Interface contacts:
Residue P178 in the second protein contacts residue P9 in the first protein (closest heavy-atom distance 3.5 Å).
Residue V158 in the second protein is in contact with residue P6 in the first protein (closest heavy-atom distance 3.2 Å).
Residue Q51 in the second protein contacts residue T29 in the first protein (closest heavy-atom distance 2.9 Å).
Residue W179 in the second protein contacts residue R8 in the first protein (closest heavy-atom distance 3.3 Å).
Residue T155 in the second protein is in contact with residue P9 in the first protein (closest heavy-atom distance 4.1 Å).
Residue Y45 in the second protein is in contact with residue P14 in the first protein (closest heavy-atom distance 2.6 Å).
Residue Y71 in the second protein contacts residue S12 in the first protein (closest heavy-atom distance 3.3 Å).
Residue A182 in the second protein is in contact with residue R8 in the first protein (closest heavy-atom distance 4.1 Å).
Residue C64 in the second protein contacts residue L28 in the first protein (closest heavy-atom distance 3.3 Å).
Residue I49 in the second protein is in contact with residue V24 in the first protein (closest heavy-atom distance 3.6 Å).
Residue L157 in the second protein contacts residue R8 in the first protein (closest heavy-atom distance 3.8 Å).
Residue V156 in the second protein contacts residue R8 in the first protein (closest heavy-atom distance 3.5 Å).
Residue W179 in the second protein interacts with residue P9 in the first protein (closest heavy-atom distance 3.7 Å).
Residue I49 in the second protein interacts with residue I16 in the first protein (closest heavy-atom distance 4.0 Å).
Residue G48 in the second protein interacts with residue K25 in the first protein (closest heavy-atom distance 3.4 Å).
Residue P178 in the second protein contacts residue K10 in the first protein (closest heavy-atom distance 2.7 Å).
Residue P46 in the second protein interacts with residue A21 in the first protein (closest heavy-atom distance 3.6 Å).
Residue T155 in the second protein interacts with residue R8 in the first protein (closest heavy-atom distance 4.1 Å).
Residue V156 in the second protein is in contact with residue L7 in the first protein (closest heavy-atom distance 3.8 Å).
Residue L181 in the second protein is in contact with residue L7 in the first protein (closest heavy-atom distance 3.6 Å).
Residue I180 in the second protein contacts residue L7 in the first protein (closest heavy-atom distance 3.2 Å).
Residue Y71 in the second protein interacts with residue R11 in the first protein (closest heavy-atom distance 2.6 Å).
Residue Y71 in the second protein interacts with residue P14 in the first protein (closest heavy-atom distance 4.1 Å).
Residue V187 in the second protein interacts with residue P6 in the first protein (closest heavy-atom distance 3.9 Å).
Residue I49 in the second protein contacts residue A21 in the first protein (closest heavy-atom distance 3.5 Å).
Residue A182 in the second protein contacts residue L5 in the first protein (closest heavy-atom distance 3.2 Å).
Residue L181 in the second protein contacts residue L5 in the first protein (closest heavy-atom distance 3.1 Å).
Residue W179 in the second protein interacts with residue L7 in the first protein (closest heavy-atom distance 3.9 Å).
Residue L157 in the second protein contacts residue L7 in the first protein (closest heavy-atom distance 3.2 Å).
Residue I180 in the second protein interacts with residue K10 in the first protein (closest heavy-atom distance 3.5 Å).
Residue E67 in the second protein contacts residue P14 in the first protein (closest heavy-atom distance 4.0 Å).
Residue P178 in the second protein contacts residue R11 in the first protein (closest heavy-atom distance 4.0 Å).
Residue D183 in the second protein contacts residue L5 in the first protein (closest heavy-atom distance 3.9 Å).
Residue C64 in the second protein interacts with residue V24 in the first protein (closest heavy-atom distance 3.6 Å).
Residue L68 in the second protein contacts residue P14 in the first protein (closest heavy-atom distance 3.5 Å).
Residue P66 in the second protein interacts with residue L28 in the first protein (closest heavy-atom distance 4.2 Å).
Residue F154 in the second protein contacts residue P13 in the first protein (closest heavy-atom distance 3.3 Å).
Residue H65 in the second protein contacts residue I16 in the first protein (closest heavy-atom distance 3.4 Å).
Residue F177 in the second protein is in contact with residue P9 in the first protein (closest heavy-atom distance 3.8 Å).
Residue Y71 in the second protein contacts residue P9 in the first protein (closest heavy-atom distance 3.9 Å).
Residue G48 in the second protein contacts residue A21 in the first protein (closest heavy-atom distance 4.1 Å).
Residue Y45 in the second protein interacts with residue I16 in the first protein (closest heavy-atom distance 3.5 Å).
Residue T75 in the second protein is in contact with residue P9 in the first protein (closest heavy-atom distance 4.2 Å).
Residue I180 in the second protein is in contact with residue R8 in the first protein (closest heavy-atom distance 2.8 Å).
Residue M168 in the second protein contacts residue L7 in the first protein (closest heavy-atom distance 3.6 Å).
Residue V158 in the second protein interacts with residue L7 in the first protein (closest heavy-atom distance 2.8 Å).
Residue V156 in the second protein contacts residue P9 in the first protein (closest heavy-atom distance 3.2 Å).
Residue E184 in the second protein is in contact with residue L5 in the first protein (closest heavy-atom distance 3.9 Å).
Residue D186 in the second protein is in contact with residue R8 in the first protein (closest heavy-atom distance 3.1 Å).
Residue H65 in the second protein interacts with residue V24 in the first protein (closest heavy-atom distance 4.0 Å).
Residue C64 in the second protein is in contact with residue T29 in the first protein (closest heavy-atom distance 4.0 Å).
Residue W179 in the second protein interacts with residue K10 in the first protein (closest heavy-atom distance 3.9 Å).
Residue Y45 in the second protein interacts with residue P13 in the first protein (closest heavy-atom distance 3.6 Å).
Residue A182 in the second protein is in contact with residue P6 in the first protein (closest heavy-atom distance 2.8 Å).
Residue V187 in the second protein contacts residue L5 in the first protein (closest heavy-atom distance 4.0 Å).
Residue N167 in the second protein contacts residue L7 in the first protein (closest heavy-atom distance 3.9 Å).
Residue L157 in the second protein interacts with residue P6 in the first protein (closest heavy-atom distance 4.0 Å).
Residue H159 in the second protein interacts with residue P6 in the first protein (closest heavy-atom distance 3.6 Å).
Residue Y71 in the second protein contacts residue P13 in the first protein (closest heavy-atom distance 3.3 Å).
Residue L181 in the second protein is in contact with residue P6 in the first protein (closest heavy-atom distance 3.3 Å).

Sequence of the second protein:
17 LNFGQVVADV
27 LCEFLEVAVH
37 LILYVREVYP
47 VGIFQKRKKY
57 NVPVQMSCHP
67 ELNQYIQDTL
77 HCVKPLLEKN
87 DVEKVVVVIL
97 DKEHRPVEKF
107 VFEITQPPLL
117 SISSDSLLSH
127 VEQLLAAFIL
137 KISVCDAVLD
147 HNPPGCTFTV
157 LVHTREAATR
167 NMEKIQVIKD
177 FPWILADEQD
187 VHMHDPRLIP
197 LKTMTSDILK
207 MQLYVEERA

Sequence of the first protein:
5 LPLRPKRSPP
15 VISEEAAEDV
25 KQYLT

These two protein chains interact to form a complex.